Sequence of the first protein:
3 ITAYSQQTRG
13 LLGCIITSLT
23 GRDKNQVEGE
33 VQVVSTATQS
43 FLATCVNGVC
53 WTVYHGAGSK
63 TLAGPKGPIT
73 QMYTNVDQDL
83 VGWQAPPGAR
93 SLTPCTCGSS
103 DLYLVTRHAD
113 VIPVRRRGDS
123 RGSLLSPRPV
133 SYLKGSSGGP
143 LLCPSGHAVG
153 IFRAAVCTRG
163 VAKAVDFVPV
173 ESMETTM

This data describes a binding interaction between two proteins.

Contacts between the two chains:
Residue A65 in the first protein contacts residue V4 in the second protein (closest heavy-atom distance 2.9 Å).
Residue S37 in the first protein is in contact with residue V5 in the second protein (closest heavy-atom distance 3.1 Å).
Residue L44 in the first protein interacts with residue I10 in the second protein (closest heavy-atom distance 3.4 Å).
Residue G23 in the first protein is in contact with residue S3 in the second protein (closest heavy-atom distance 3.9 Å).
Residue T10 in the first protein interacts with residue I6 in the second protein (closest heavy-atom distance 3.8 Å).
Residue Q34 in the first protein is in contact with residue G8 in the second protein (closest heavy-atom distance 3.6 Å).
Residue A5 in the first protein interacts with residue I11 in the second protein (closest heavy-atom distance 3.3 Å).
Residue Q8 in the first protein interacts with residue G8 in the second protein (closest heavy-atom distance 3.1 Å).
Residue A5 in the first protein interacts with residue L12 in the second protein (closest heavy-atom distance 3.7 Å).
Residue K62 in the first protein contacts residue G2 in the second protein (closest heavy-atom distance 3.1 Å).
Residue K62 in the first protein contacts residue V4 in the second protein (closest heavy-atom distance 3.6 Å).
Residue Y6 in the first protein contacts residue R9 in the second protein (closest heavy-atom distance 3.9 Å).
Residue Q8 in the first protein is in contact with residue R9 in the second protein (closest heavy-atom distance 2.9 Å).
Residue V35 in the first protein is in contact with residue V7 in the second protein (closest heavy-atom distance 2.8 Å).
Residue T4 in the first protein is in contact with residue L12 in the second protein (closest heavy-atom distance 4.0 Å).
Residue I3 in the first protein interacts with residue S13 in the second protein (closest heavy-atom distance 4.0 Å).
Residue V35 in the first protein is in contact with residue G8 in the second protein (closest heavy-atom distance 2.6 Å).
Residue T38 in the first protein contacts residue V4 in the second protein (closest heavy-atom distance 4.0 Å).
Residue S20 in the first protein contacts residue V5 in the second protein (closest heavy-atom distance 3.4 Å).
Residue V36 in the first protein interacts with residue V5 in the second protein (closest heavy-atom distance 3.3 Å).
Residue T19 in the first protein interacts with residue V5 in the second protein (closest heavy-atom distance 3.8 Å).
Residue Q9 in the first protein is in contact with residue V7 in the second protein (closest heavy-atom distance 3.8 Å).
Residue A111 in the first protein interacts with residue I10 in the second protein (closest heavy-atom distance 3.9 Å).
Residue W85 in the first protein contacts residue V4 in the second protein (closest heavy-atom distance 4.0 Å).
Residue R109 in the first protein contacts residue I10 in the second protein (closest heavy-atom distance 3.9 Å).
Residue A5 in the first protein contacts residue I10 in the second protein (closest heavy-atom distance 3.6 Å).
Residue L64 in the first protein contacts residue V4 in the second protein (closest heavy-atom distance 3.0 Å).
Residue R11 in the first protein interacts with residue V5 in the second protein (closest heavy-atom distance 3.9 Å).
Residue C16 in the first protein is in contact with residue V7 in the second protein (closest heavy-atom distance 4.0 Å).
Residue V36 in the first protein is in contact with residue I6 in the second protein (closest heavy-atom distance 4.0 Å).
Residue Y6 in the first protein interacts with residue I10 in the second protein (closest heavy-atom distance 3.5 Å).
Residue V36 in the first protein is in contact with residue V4 in the second protein (closest heavy-atom distance 3.7 Å).
Residue T10 in the first protein contacts residue R9 in the second protein (closest heavy-atom distance 3.4 Å).
Residue T63 in the first protein interacts with residue V4 in the second protein (closest heavy-atom distance 2.9 Å).
Residue T63 in the first protein interacts with residue S3 in the second protein (closest heavy-atom distance 2.7 Å).
Residue R11 in the first protein contacts residue I6 in the second protein (closest heavy-atom distance 3.7 Å).
Residue R11 in the first protein is in contact with residue V7 in the second protein (closest heavy-atom distance 3.2 Å).
Residue Q34 in the first protein interacts with residue R9 in the second protein (closest heavy-atom distance 3.7 Å).
Residue E30 in the first protein is in contact with residue I11 in the second protein (closest heavy-atom distance 4.1 Å).
Residue C16 in the first protein contacts residue V5 in the second protein (closest heavy-atom distance 3.5 Å).
Residue V35 in the first protein is in contact with residue I6 in the second protein (closest heavy-atom distance 3.5 Å).
Residue S20 in the first protein interacts with residue G2 in the second protein (closest heavy-atom distance 3.8 Å).
Residue E30 in the first protein interacts with residue R9 in the second protein (closest heavy-atom distance 3.0 Å).
Residue S37 in the first protein is in contact with residue V4 in the second protein (closest heavy-atom distance 3.8 Å).
Residue Q28 in the first protein interacts with residue R9 in the second protein (closest heavy-atom distance 3.6 Å).
Residue V33 in the first protein is in contact with residue R9 in the second protein (closest heavy-atom distance 3.2 Å).
Residue Q34 in the first protein interacts with residue I6 in the second protein (closest heavy-atom distance 3.0 Å).
Residue V35 in the first protein interacts with residue R9 in the second protein (closest heavy-atom distance 4.0 Å).
Residue E32 in the first protein interacts with residue L12 in the second protein (closest heavy-atom distance 3.4 Å).
Residue Q8 in the first protein is in contact with residue I11 in the second protein (closest heavy-atom distance 3.7 Å).
Residue G31 in the first protein interacts with residue I11 in the second protein (closest heavy-atom distance 3.4 Å).
Residue T108 in the first protein interacts with residue I10 in the second protein (closest heavy-atom distance 3.2 Å).
Residue S20 in the first protein is in contact with residue S3 in the second protein (closest heavy-atom distance 2.8 Å).
Residue V33 in the first protein is in contact with residue I10 in the second protein (closest heavy-atom distance 2.9 Å).
Residue Y6 in the first protein contacts residue I11 in the second protein (closest heavy-atom distance 3.0 Å).
Residue T4 in the first protein is in contact with residue S13 in the second protein (closest heavy-atom distance 3.1 Å).
Residue V33 in the first protein is in contact with residue L12 in the second protein (closest heavy-atom distance 3.5 Å).
Residue T10 in the first protein interacts with residue G8 in the second protein (closest heavy-atom distance 3.1 Å).
Residue T10 in the first protein contacts residue V7 in the second protein (closest heavy-atom distance 2.9 Å).
Residue S7 in the first protein is in contact with residue R9 in the second protein (closest heavy-atom distance 3.5 Å).

Sequence of the second protein:
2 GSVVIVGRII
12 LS